Sequence of the second protein:
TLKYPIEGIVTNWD

Residue-level contacts at the interface:
Residue Q260 in the first protein contacts residue I10 in the second protein (closest heavy-atom distance 3.3 Å).
Residue L295 in the first protein is in contact with residue Y4 in the second protein (closest heavy-atom distance 3.4 Å).
Residue R321 in the first protein is in contact with residue G9 in the second protein (closest heavy-atom distance 3.1 Å).
Residue Y293 in the first protein interacts with residue Y4 in the second protein (closest heavy-atom distance 3.3 Å).
Residue P264 in the first protein interacts with residue Y4 in the second protein (closest heavy-atom distance 3.7 Å).
Residue T291 in the first protein interacts with residue P5 in the second protein (closest heavy-atom distance 3.5 Å).
Residue M257 in the first protein contacts residue G9 in the second protein (closest heavy-atom distance 4.1 Å).
Residue C300 in the first protein interacts with residue I6 in the second protein (closest heavy-atom distance 4.3 Å).
Residue R321 in the first protein contacts residue V11 in the second protein (closest heavy-atom distance 3.6 Å).
Residue M157 in the first protein is in contact with residue N13 in the second protein (closest heavy-atom distance 3.4 Å).
Residue M157 in the first protein interacts with residue D15 in the second protein (closest heavy-atom distance 3.3 Å).
Residue R321 in the first protein interacts with residue E7 in the second protein (closest heavy-atom distance 3.1 Å).
Residue V256 in the first protein contacts residue W14 in the second protein (closest heavy-atom distance 4.4 Å).
Residue T291 in the first protein interacts with residue Y4 in the second protein (closest heavy-atom distance 4.2 Å).
Residue H329 in the first protein contacts residue T12 in the second protein (closest heavy-atom distance 4.4 Å).
Residue I289 in the first protein contacts residue P5 in the second protein (closest heavy-atom distance 4.2 Å).
Residue N217 in the first protein contacts residue W14 in the second protein (closest heavy-atom distance 3.9 Å).
Residue N261 in the first protein interacts with residue I6 in the second protein (closest heavy-atom distance 3.4 Å).
Residue I289 in the first protein interacts with residue I6 in the second protein (closest heavy-atom distance 3.9 Å).
Residue H329 in the first protein interacts with residue V11 in the second protein (closest heavy-atom distance 3.6 Å).
Residue I263 in the first protein interacts with residue I6 in the second protein (closest heavy-atom distance 4.2 Å).
Residue I276 in the first protein is in contact with residue I6 in the second protein (closest heavy-atom distance 4.4 Å).
Residue R321 in the first protein is in contact with residue I10 in the second protein (closest heavy-atom distance 3.8 Å).
Residue R220 in the first protein contacts residue D15 in the second protein (closest heavy-atom distance 4.2 Å).
Residue R259 in the first protein interacts with residue G9 in the second protein (closest heavy-atom distance 4.5 Å).
Residue M257 in the first protein is in contact with residue W14 in the second protein (closest heavy-atom distance 3.6 Å).
Residue Q262 in the first protein interacts with residue I10 in the second protein (closest heavy-atom distance 4.1 Å).
Residue M157 in the first protein interacts with residue W14 in the second protein (closest heavy-atom distance 3.5 Å).
Residue Q260 in the first protein contacts residue G9 in the second protein (closest heavy-atom distance 2.9 Å).
Residue N217 in the first protein is in contact with residue D15 in the second protein (closest heavy-atom distance 3.2 Å).
Residue N261 in the first protein is in contact with residue E7 in the second protein (closest heavy-atom distance 3.9 Å).
Residue Q260 in the first protein interacts with residue E7 in the second protein (closest heavy-atom distance 4.2 Å).
Residue Q260 in the first protein is in contact with residue T12 in the second protein (closest heavy-atom distance 3.0 Å).
Residue Y293 in the first protein is in contact with residue I6 in the second protein (closest heavy-atom distance 4.1 Å).
Residue I160 in the first protein is in contact with residue W14 in the second protein (closest heavy-atom distance 4.0 Å).
Residue G292 in the first protein is in contact with residue P5 in the second protein (closest heavy-atom distance 4.3 Å).
Residue Q221 in the first protein interacts with residue W14 in the second protein (closest heavy-atom distance 2.8 Å).
Residue N159 in the first protein interacts with residue W14 in the second protein (closest heavy-atom distance 3.4 Å).
Residue T258 in the first protein is in contact with residue G9 in the second protein (closest heavy-atom distance 4.4 Å).
Residue T291 in the first protein interacts with residue L2 in the second protein (closest heavy-atom distance 3.9 Å).
Residue G319 in the first protein contacts residue E7 in the second protein (closest heavy-atom distance 4.1 Å).
Residue T291 in the first protein interacts with residue I6 in the second protein (closest heavy-atom distance 2.9 Å).
Residue G268 in the first protein is in contact with residue Y4 in the second protein (closest heavy-atom distance 4.0 Å).
Residue G292 in the first protein contacts residue L2 in the second protein (closest heavy-atom distance 3.9 Å).
Residue I289 in the first protein interacts with residue L2 in the second protein (closest heavy-atom distance 3.6 Å).
Residue W279 in the first protein interacts with residue I6 in the second protein (closest heavy-atom distance 4.1 Å).
Residue E325 in the first protein contacts residue V11 in the second protein (closest heavy-atom distance 4.2 Å).
Residue L273 in the first protein is in contact with residue T12 in the second protein (closest heavy-atom distance 4.1 Å).
Residue N159 in the first protein interacts with residue N13 in the second protein (closest heavy-atom distance 3.2 Å).
Residue G292 in the first protein is in contact with residue I6 in the second protein (closest heavy-atom distance 3.5 Å).
Residue V253 in the first protein interacts with residue W14 in the second protein (closest heavy-atom distance 3.9 Å).
Residue H329 in the first protein interacts with residue W14 in the second protein (closest heavy-atom distance 4.2 Å).
Residue N159 in the first protein contacts residue T12 in the second protein (closest heavy-atom distance 2.7 Å).
Residue Q260 in the first protein interacts with residue W14 in the second protein (closest heavy-atom distance 4.3 Å).
Residue Y318 in the first protein is in contact with residue E7 in the second protein (closest heavy-atom distance 3.2 Å).
Residue Q262 in the first protein is in contact with residue I6 in the second protein (closest heavy-atom distance 4.1 Å).
Residue T290 in the first protein contacts residue L2 in the second protein (closest heavy-atom distance 3.9 Å).
Residue N261 in the first protein interacts with residue G9 in the second protein (closest heavy-atom distance 4.1 Å).
Residue I289 in the first protein interacts with residue E7 in the second protein (closest heavy-atom distance 4.2 Å).
Residue G292 in the first protein interacts with residue Y4 in the second protein (closest heavy-atom distance 3.2 Å).

Sequence of the first protein:
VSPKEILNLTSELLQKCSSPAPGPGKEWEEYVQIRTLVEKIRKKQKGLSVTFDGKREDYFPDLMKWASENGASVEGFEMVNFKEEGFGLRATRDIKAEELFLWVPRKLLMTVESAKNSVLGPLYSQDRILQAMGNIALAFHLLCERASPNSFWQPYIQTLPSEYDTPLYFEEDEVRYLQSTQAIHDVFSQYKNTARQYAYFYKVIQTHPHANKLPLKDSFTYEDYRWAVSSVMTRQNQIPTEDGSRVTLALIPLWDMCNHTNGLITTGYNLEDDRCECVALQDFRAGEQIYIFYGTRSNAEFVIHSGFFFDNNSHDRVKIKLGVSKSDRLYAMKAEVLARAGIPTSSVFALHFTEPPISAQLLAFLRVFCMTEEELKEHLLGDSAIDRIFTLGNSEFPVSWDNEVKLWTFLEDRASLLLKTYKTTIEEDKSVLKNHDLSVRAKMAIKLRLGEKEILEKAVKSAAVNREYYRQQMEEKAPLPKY

This data describes a binding interaction between two proteins.